Sequence of protein 1:
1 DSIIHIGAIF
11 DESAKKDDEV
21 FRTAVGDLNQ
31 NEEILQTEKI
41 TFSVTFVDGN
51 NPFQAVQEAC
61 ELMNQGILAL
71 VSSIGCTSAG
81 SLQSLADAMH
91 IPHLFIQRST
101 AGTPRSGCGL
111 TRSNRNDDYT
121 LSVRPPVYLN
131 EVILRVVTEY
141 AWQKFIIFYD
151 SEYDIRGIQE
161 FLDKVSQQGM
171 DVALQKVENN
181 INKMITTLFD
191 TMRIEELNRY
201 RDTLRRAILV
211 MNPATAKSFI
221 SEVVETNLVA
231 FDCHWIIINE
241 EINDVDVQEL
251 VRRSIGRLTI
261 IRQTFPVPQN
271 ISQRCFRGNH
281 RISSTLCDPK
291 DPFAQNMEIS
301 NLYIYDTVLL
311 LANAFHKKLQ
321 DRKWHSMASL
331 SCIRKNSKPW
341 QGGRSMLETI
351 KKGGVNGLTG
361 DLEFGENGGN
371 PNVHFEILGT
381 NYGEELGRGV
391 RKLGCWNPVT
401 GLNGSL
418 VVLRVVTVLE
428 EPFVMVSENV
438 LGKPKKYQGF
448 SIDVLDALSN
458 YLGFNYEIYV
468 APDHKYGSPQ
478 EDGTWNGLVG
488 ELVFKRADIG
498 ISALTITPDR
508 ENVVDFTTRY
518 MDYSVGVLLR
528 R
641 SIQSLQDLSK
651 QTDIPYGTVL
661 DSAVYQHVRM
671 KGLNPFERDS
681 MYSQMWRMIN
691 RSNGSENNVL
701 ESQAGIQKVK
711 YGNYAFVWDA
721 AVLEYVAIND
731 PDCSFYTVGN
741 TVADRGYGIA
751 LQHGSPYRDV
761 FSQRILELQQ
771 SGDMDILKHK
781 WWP

Sequence of protein 2:
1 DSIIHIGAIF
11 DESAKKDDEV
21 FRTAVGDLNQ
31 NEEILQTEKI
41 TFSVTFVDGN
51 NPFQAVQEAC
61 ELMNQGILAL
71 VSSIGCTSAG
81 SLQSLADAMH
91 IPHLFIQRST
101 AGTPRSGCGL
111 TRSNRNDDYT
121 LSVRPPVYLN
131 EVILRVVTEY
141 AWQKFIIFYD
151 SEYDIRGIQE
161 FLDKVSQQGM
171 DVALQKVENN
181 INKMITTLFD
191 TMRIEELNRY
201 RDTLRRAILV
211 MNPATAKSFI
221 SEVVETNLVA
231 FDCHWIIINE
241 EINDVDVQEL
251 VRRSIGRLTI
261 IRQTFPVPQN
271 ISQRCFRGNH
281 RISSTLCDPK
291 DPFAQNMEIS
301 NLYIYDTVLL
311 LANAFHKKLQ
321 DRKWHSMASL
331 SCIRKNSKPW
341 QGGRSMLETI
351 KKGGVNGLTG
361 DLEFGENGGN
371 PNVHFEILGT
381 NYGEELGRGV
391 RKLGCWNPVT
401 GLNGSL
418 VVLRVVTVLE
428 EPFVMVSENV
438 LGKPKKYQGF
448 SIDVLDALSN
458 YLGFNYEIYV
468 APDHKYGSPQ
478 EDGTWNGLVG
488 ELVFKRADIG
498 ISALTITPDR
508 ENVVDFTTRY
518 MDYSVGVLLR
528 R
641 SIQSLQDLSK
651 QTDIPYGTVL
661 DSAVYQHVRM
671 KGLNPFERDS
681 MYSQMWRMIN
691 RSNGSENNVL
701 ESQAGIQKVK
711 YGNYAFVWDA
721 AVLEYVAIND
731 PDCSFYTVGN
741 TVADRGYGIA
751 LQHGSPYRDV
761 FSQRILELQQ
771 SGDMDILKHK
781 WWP

Interface contacts:
Residue F53 in protein 1 is in contact with residue V56 in protein 2 (closest heavy-atom distance 3.2 Å).
Residue G80 in protein 1 is in contact with residue P52 in protein 2 (closest heavy-atom distance 3.8 Å).
Residue I333 in protein 1 interacts with residue F53 in protein 2 (closest heavy-atom distance 4.1 Å).
Residue F53 in protein 1 is in contact with residue S84 in protein 2 (closest heavy-atom distance 3.3 Å).
Residue D48 in protein 1 is in contact with residue S113 in protein 2 (closest heavy-atom distance 2.9 Å).
Residue I776 in protein 1 is in contact with residue G439 in protein 2 (closest heavy-atom distance 3.1 Å).
Residue Q159 in protein 1 interacts with residue K176 in protein 2 (closest heavy-atom distance 3.1 Å).
Residue K176 in protein 1 is in contact with residue D163 in protein 2 (closest heavy-atom distance 3.8 Å).
Residue F53 in protein 1 interacts with residue I333 in protein 2 (closest heavy-atom distance 3.7 Å).
Residue D775 in protein 1 is in contact with residue H471 in protein 2 (closest heavy-atom distance 3.2 Å).
Residue I776 in protein 1 interacts with residue L438 in protein 2 (closest heavy-atom distance 3.0 Å).
Residue I333 in protein 1 is in contact with residue Q57 in protein 2 (closest heavy-atom distance 3.9 Å).
Residue S771 in protein 1 contacts residue K440 in protein 2 (closest heavy-atom distance 2.2 Å).
Residue V56 in protein 1 contacts residue F53 in protein 2 (closest heavy-atom distance 3.1 Å).
Residue K176 in protein 1 is in contact with residue Q159 in protein 2 (closest heavy-atom distance 3.1 Å).
Residue R334 in protein 1 interacts with residue R334 in protein 2 (closest heavy-atom distance 2.6 Å).
Residue E12 in protein 1 is in contact with residue R115 in protein 2 (closest heavy-atom distance 3.0 Å).
Residue I333 in protein 1 interacts with residue C60 in protein 2 (closest heavy-atom distance 4.0 Å).
Residue P52 in protein 1 is in contact with residue S84 in protein 2 (closest heavy-atom distance 4.0 Å).
Residue Q770 in protein 1 contacts residue K440 in protein 2 (closest heavy-atom distance 2.9 Å).
Residue S166 in protein 1 contacts residue L174 in protein 2 (closest heavy-atom distance 3.3 Å).
Residue N50 in protein 1 is in contact with residue T111 in protein 2 (closest heavy-atom distance 3.5 Å).
Residue Q769 in protein 1 is in contact with residue P469 in protein 2 (closest heavy-atom distance 2.6 Å).
Residue D647 in protein 1 interacts with residue E696 in protein 2 (closest heavy-atom distance 2.9 Å).
Residue V56 in protein 1 contacts residue I333 in protein 2 (closest heavy-atom distance 4.0 Å).
Residue Q643 in protein 1 is in contact with residue E696 in protein 2 (closest heavy-atom distance 1.7 Å).
Residue S81 in protein 1 contacts residue F53 in protein 2 (closest heavy-atom distance 3.9 Å).
Residue D163 in protein 1 is in contact with residue Y149 in protein 2 (closest heavy-atom distance 4.0 Å).
Residue G772 in protein 1 interacts with residue K440 in protein 2 (closest heavy-atom distance 3.9 Å).
Residue L110 in protein 1 contacts residue T77 in protein 2 (closest heavy-atom distance 3.9 Å).
Residue I155 in protein 1 interacts with residue I155 in protein 2 (closest heavy-atom distance 2.6 Å).
Residue Q646 in protein 1 is in contact with residue S692 in protein 2 (closest heavy-atom distance 2.4 Å).
Residue C60 in protein 1 is in contact with residue I333 in protein 2 (closest heavy-atom distance 3.9 Å).
Residue I333 in protein 1 is in contact with residue I333 in protein 2 (closest heavy-atom distance 3.9 Å).
Residue Q57 in protein 1 interacts with residue I333 in protein 2 (closest heavy-atom distance 3.7 Å).
Residue R115 in protein 1 is in contact with residue E12 in protein 2 (closest heavy-atom distance 2.6 Å).
Residue F53 in protein 1 contacts residue L85 in protein 2 (closest heavy-atom distance 3.6 Å).
Residue Q646 in protein 1 contacts residue S695 in protein 2 (closest heavy-atom distance 3.1 Å).
Residue N51 in protein 1 interacts with residue S84 in protein 2 (closest heavy-atom distance 3.3 Å).
Residue Q769 in protein 1 contacts residue H471 in protein 2 (closest heavy-atom distance 4.0 Å).
Residue S81 in protein 1 is in contact with residue S81 in protein 2 (closest heavy-atom distance 3.0 Å).
Residue D163 in protein 1 contacts residue K176 in protein 2 (closest heavy-atom distance 3.5 Å).
Residue G772 in protein 1 is in contact with residue G439 in protein 2 (closest heavy-atom distance 3.4 Å).
Residue S113 in protein 1 is in contact with residue D48 in protein 2 (closest heavy-atom distance 2.6 Å).
Residue Y149 in protein 1 interacts with residue Q159 in protein 2 (closest heavy-atom distance 4.1 Å).
Residue P52 in protein 1 is in contact with residue G80 in protein 2 (closest heavy-atom distance 3.9 Å).
Residue Q770 in protein 1 contacts residue P469 in protein 2 (closest heavy-atom distance 3.5 Å).
Residue Q643 in protein 1 interacts with residue N697 in protein 2 (closest heavy-atom distance 3.3 Å).
Residue S84 in protein 1 contacts residue F53 in protein 2 (closest heavy-atom distance 2.9 Å).
Residue S84 in protein 1 interacts with residue N51 in protein 2 (closest heavy-atom distance 3.0 Å).
Residue Q643 in protein 1 is in contact with residue S695 in protein 2 (closest heavy-atom distance 3.7 Å).
Residue F53 in protein 1 interacts with residue C332 in protein 2 (closest heavy-atom distance 4.0 Å).
Residue P52 in protein 1 contacts residue S81 in protein 2 (closest heavy-atom distance 3.2 Å).
Residue L85 in protein 1 interacts with residue F53 in protein 2 (closest heavy-atom distance 3.5 Å).
Residue S644 in protein 1 is in contact with residue S695 in protein 2 (closest heavy-atom distance 3.7 Å).
Residue T111 in protein 1 interacts with residue N50 in protein 2 (closest heavy-atom distance 3.7 Å).
Residue L174 in protein 1 contacts residue S166 in protein 2 (closest heavy-atom distance 3.7 Å).
Residue S644 in protein 1 is in contact with residue E696 in protein 2 (closest heavy-atom distance 3.1 Å).
Residue S81 in protein 1 interacts with residue P52 in protein 2 (closest heavy-atom distance 3.3 Å).
Residue S644 in protein 1 is in contact with residue S692 in protein 2 (closest heavy-atom distance 3.1 Å).

This data describes a binding interaction between two proteins.